Sequence of the first protein:
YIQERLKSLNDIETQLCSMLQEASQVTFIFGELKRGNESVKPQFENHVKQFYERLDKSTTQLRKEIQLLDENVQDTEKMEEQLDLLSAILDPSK

Interface contacts:
Residue D14 in the second protein is in contact with residue Q109 in the first protein (closest heavy-atom distance 4.2 Å).
Residue D17 in the second protein contacts residue Q109 in the first protein (closest heavy-atom distance 2.9 Å).
Residue D14 in the second protein interacts with residue D110 in the first protein (closest heavy-atom distance 3.2 Å).
Residue D17 in the second protein interacts with residue D110 in the first protein (closest heavy-atom distance 4.3 Å).
Residue N95 in the second protein interacts with residue Y21 in the first protein (closest heavy-atom distance 4.4 Å).

These two protein chains interact to form a complex.

Sequence of the second protein:
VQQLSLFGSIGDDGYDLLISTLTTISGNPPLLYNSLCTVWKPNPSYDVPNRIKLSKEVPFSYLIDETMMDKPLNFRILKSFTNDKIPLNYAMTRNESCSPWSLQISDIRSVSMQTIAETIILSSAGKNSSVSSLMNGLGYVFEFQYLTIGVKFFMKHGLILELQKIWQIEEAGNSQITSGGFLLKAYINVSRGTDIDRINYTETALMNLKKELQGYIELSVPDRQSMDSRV